Sequence of the second protein:
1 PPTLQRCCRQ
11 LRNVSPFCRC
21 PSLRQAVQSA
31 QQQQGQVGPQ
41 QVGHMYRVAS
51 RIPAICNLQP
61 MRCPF

This data describes a binding interaction between two proteins.

Sequence of the first protein:
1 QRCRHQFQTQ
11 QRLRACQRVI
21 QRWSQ

Contacts between the two chains:
Residue Q10 in the second protein interacts with residue Q11 in the first protein (closest heavy-atom distance 3.9 Å).
Residue S22 in the second protein contacts residue C3 in the first protein (closest heavy-atom distance 3.7 Å).
Residue Q10 in the second protein interacts with residue R14 in the first protein (closest heavy-atom distance 3.2 Å).
Residue Q10 in the second protein contacts residue L13 in the first protein (closest heavy-atom distance 3.2 Å).
Residue T3 in the second protein contacts residue R22 in the first protein (closest heavy-atom distance 3.8 Å).
Residue C7 in the second protein contacts residue A15 in the first protein (closest heavy-atom distance 3.4 Å).
Residue A30 in the second protein is in contact with residue Q17 in the first protein (closest heavy-atom distance 3.5 Å).
Residue S29 in the second protein contacts residue F7 in the first protein (closest heavy-atom distance 3.8 Å).
Residue V48 in the second protein is in contact with residue W23 in the first protein (closest heavy-atom distance 3.9 Å).
Residue Q10 in the second protein is in contact with residue Q10 in the first protein (closest heavy-atom distance 3.7 Å).
Residue C18 in the second protein is in contact with residue C3 in the first protein (closest heavy-atom distance 2.2 Å).
Residue I52 in the second protein is in contact with residue I20 in the first protein (closest heavy-atom distance 4.0 Å).
Residue A30 in the second protein is in contact with residue Q21 in the first protein (closest heavy-atom distance 3.9 Å).
Residue A49 in the second protein is in contact with residue I20 in the first protein (closest heavy-atom distance 3.9 Å).
Residue M45 in the second protein contacts residue S24 in the first protein (closest heavy-atom distance 3.2 Å).
Residue V48 in the second protein interacts with residue S24 in the first protein (closest heavy-atom distance 4.0 Å).
Residue C18 in the second protein interacts with residue Q6 in the first protein (closest heavy-atom distance 3.2 Å).
Residue R6 in the second protein contacts residue R18 in the first protein (closest heavy-atom distance 3.4 Å).
Residue T3 in the second protein contacts residue R18 in the first protein (closest heavy-atom distance 3.8 Å).
Residue P21 in the second protein interacts with residue C3 in the first protein (closest heavy-atom distance 4.0 Å).
Residue T3 in the second protein is in contact with residue A15 in the first protein (closest heavy-atom distance 3.5 Å).
Residue H44 in the second protein is in contact with residue S24 in the first protein (closest heavy-atom distance 3.4 Å).
Residue V14 in the second protein interacts with residue Q6 in the first protein (closest heavy-atom distance 3.4 Å).
Residue Q33 in the second protein contacts residue Q17 in the first protein (closest heavy-atom distance 3.0 Å).
Residue V48 in the second protein interacts with residue V19 in the first protein (closest heavy-atom distance 4.2 Å).
Residue Q33 in the second protein is in contact with residue Q21 in the first protein (closest heavy-atom distance 3.0 Å).
Residue S29 in the second protein interacts with residue Q17 in the first protein (closest heavy-atom distance 3.5 Å).
Residue C18 in the second protein is in contact with residue R2 in the first protein (closest heavy-atom distance 4.2 Å).
Residue L23 in the second protein contacts residue L13 in the first protein (closest heavy-atom distance 3.9 Å).
Residue S22 in the second protein contacts residue L13 in the first protein (closest heavy-atom distance 3.6 Å).
Residue I52 in the second protein interacts with residue V19 in the first protein (closest heavy-atom distance 4.0 Å).
Residue L23 in the second protein interacts with residue C16 in the first protein (closest heavy-atom distance 4.2 Å).
Residue R6 in the second protein contacts residue A15 in the first protein (closest heavy-atom distance 3.7 Å).
Residue Q25 in the second protein interacts with residue R4 in the first protein (closest heavy-atom distance 3.6 Å).
Residue S29 in the second protein is in contact with residue R12 in the first protein (closest heavy-atom distance 3.2 Å).
Residue Q34 in the second protein contacts residue Q21 in the first protein (closest heavy-atom distance 3.2 Å).
Residue V14 in the second protein is in contact with residue Q10 in the first protein (closest heavy-atom distance 3.8 Å).
Residue T3 in the second protein interacts with residue V19 in the first protein (closest heavy-atom distance 3.9 Å).
Residue Q10 in the second protein is in contact with residue C16 in the first protein (closest heavy-atom distance 3.9 Å).
Residue S15 in the second protein contacts residue Q6 in the first protein (closest heavy-atom distance 2.7 Å).
Residue F17 in the second protein contacts residue C3 in the first protein (closest heavy-atom distance 4.0 Å).
Residue S22 in the second protein contacts residue F7 in the first protein (closest heavy-atom distance 3.4 Å).
Residue H44 in the second protein interacts with residue W23 in the first protein (closest heavy-atom distance 2.7 Å).
Residue M45 in the second protein interacts with residue I20 in the first protein (closest heavy-atom distance 3.8 Å).
Residue A26 in the second protein contacts residue I20 in the first protein (closest heavy-atom distance 4.1 Å).
Residue Q10 in the second protein interacts with residue A15 in the first protein (closest heavy-atom distance 2.9 Å).
Residue Q25 in the second protein interacts with residue F7 in the first protein (closest heavy-atom distance 3.5 Å).
Residue C7 in the second protein is in contact with residue V19 in the first protein (closest heavy-atom distance 4.2 Å).
Residue L11 in the second protein is in contact with residue L13 in the first protein (closest heavy-atom distance 3.9 Å).
Residue V27 in the second protein contacts residue I20 in the first protein (closest heavy-atom distance 4.1 Å).
Residue V14 in the second protein interacts with residue L13 in the first protein (closest heavy-atom distance 4.0 Å).
Residue C7 in the second protein interacts with residue C16 in the first protein (closest heavy-atom distance 2.2 Å).
Residue A26 in the second protein contacts residue Q17 in the first protein (closest heavy-atom distance 3.3 Å).
Residue A26 in the second protein is in contact with residue L13 in the first protein (closest heavy-atom distance 4.3 Å).
Residue L4 in the second protein contacts residue V19 in the first protein (closest heavy-atom distance 4.1 Å).
Residue V48 in the second protein is in contact with residue I20 in the first protein (closest heavy-atom distance 3.9 Å).
Residue Q41 in the second protein contacts residue S24 in the first protein (closest heavy-atom distance 3.0 Å).
Residue N13 in the second protein interacts with residue Q10 in the first protein (closest heavy-atom distance 3.3 Å).
Residue N13 in the second protein interacts with residue Q6 in the first protein (closest heavy-atom distance 3.9 Å).
Residue A26 in the second protein contacts residue F7 in the first protein (closest heavy-atom distance 3.6 Å).